Sequence of protein 1:
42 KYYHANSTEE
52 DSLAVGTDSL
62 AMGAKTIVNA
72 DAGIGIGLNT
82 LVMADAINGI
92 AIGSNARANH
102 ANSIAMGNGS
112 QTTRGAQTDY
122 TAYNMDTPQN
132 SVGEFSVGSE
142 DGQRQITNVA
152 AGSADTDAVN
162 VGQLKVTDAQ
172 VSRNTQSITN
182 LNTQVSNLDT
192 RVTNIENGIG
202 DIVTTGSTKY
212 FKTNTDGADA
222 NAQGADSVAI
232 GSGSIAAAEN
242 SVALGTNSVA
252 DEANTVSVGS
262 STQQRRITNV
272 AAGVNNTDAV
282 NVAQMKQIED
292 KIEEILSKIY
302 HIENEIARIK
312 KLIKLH

Contacts between the two chains:
Residue A46 in protein 1 interacts with residue L61 in protein 2 (closest heavy-atom distance 3.1 Å).
Residue N270 in protein 1 interacts with residue S261 in protein 2 (closest heavy-atom distance 3.1 Å).
Residue D158 in protein 1 is in contact with residue T148 in protein 2 (closest heavy-atom distance 2.7 Å).
Residue Y44 in protein 1 is in contact with residue H45 in protein 2 (closest heavy-atom distance 2.6 Å).
Residue V281 in protein 1 interacts with residue V281 in protein 2 (closest heavy-atom distance 3.1 Å).
Residue Y44 in protein 1 interacts with residue Y44 in protein 2 (closest heavy-atom distance 2.9 Å).
Residue A151 in protein 1 interacts with residue R145 in protein 2 (closest heavy-atom distance 2.9 Å).
Residue N47 in protein 1 is in contact with residue G57 in protein 2 (closest heavy-atom distance 3.1 Å).
Residue D279 in protein 1 is in contact with residue R267 in protein 2 (closest heavy-atom distance 2.7 Å).
Residue Y43 in protein 1 contacts residue G64 in protein 2 (closest heavy-atom distance 2.9 Å).
Residue T168 in protein 1 interacts with residue D169 in protein 2 (closest heavy-atom distance 3.1 Å).
Residue Y124 in protein 1 contacts residue Q164 in protein 2 (closest heavy-atom distance 2.6 Å).
Residue T157 in protein 1 is in contact with residue V150 in protein 2 (closest heavy-atom distance 2.8 Å).
Residue Y43 in protein 1 interacts with residue S48 in protein 2 (closest heavy-atom distance 3.0 Å).
Residue H45 in protein 1 interacts with residue S53 in protein 2 (closest heavy-atom distance 2.5 Å).
Residue N109 in protein 1 contacts residue N103 in protein 2 (closest heavy-atom distance 2.5 Å).
Residue Q185 in protein 1 interacts with residue V186 in protein 2 (closest heavy-atom distance 3.1 Å).
Residue T247 in protein 1 is in contact with residue D227 in protein 2 (closest heavy-atom distance 2.8 Å).
Residue D156 in protein 1 contacts residue K166 in protein 2 (closest heavy-atom distance 3.0 Å).
Residue T209 in protein 1 contacts residue G207 in protein 2 (closest heavy-atom distance 2.7 Å).
Residue K210 in protein 1 contacts residue A221 in protein 2 (closest heavy-atom distance 2.8 Å).
Residue A159 in protein 1 contacts residue I147 in protein 2 (closest heavy-atom distance 2.8 Å).
Residue R266 in protein 1 interacts with residue N255 in protein 2 (closest heavy-atom distance 3.0 Å).
Residue T157 in protein 1 is in contact with residue N149 in protein 2 (closest heavy-atom distance 2.7 Å).
Residue D169 in protein 1 contacts residue Y124 in protein 2 (closest heavy-atom distance 2.7 Å).
Residue T278 in protein 1 is in contact with residue V271 in protein 2 (closest heavy-atom distance 2.8 Å).
Residue Y211 in protein 1 is in contact with residue G218 in protein 2 (closest heavy-atom distance 2.6 Å).
Residue F212 in protein 1 is in contact with residue F212 in protein 2 (closest heavy-atom distance 3.0 Å).
Residue R192 in protein 1 contacts residue T194 in protein 2 (closest heavy-atom distance 2.7 Å).
Residue Q146 in protein 1 contacts residue F136 in protein 2 (closest heavy-atom distance 2.7 Å).
Residue A272 in protein 1 interacts with residue R266 in protein 2 (closest heavy-atom distance 3.0 Å).
Residue Y211 in protein 1 contacts residue G232 in protein 2 (closest heavy-atom distance 3.1 Å).
Residue S48 in protein 1 contacts residue D59 in protein 2 (closest heavy-atom distance 2.4 Å).
Residue N47 in protein 1 is in contact with residue V56 in protein 2 (closest heavy-atom distance 3.0 Å).
Residue Y121 in protein 1 is in contact with residue A152 in protein 2 (closest heavy-atom distance 3.1 Å).
Residue N47 in protein 1 is in contact with residue D59 in protein 2 (closest heavy-atom distance 2.7 Å).
Residue H45 in protein 1 interacts with residue D52 in protein 2 (closest heavy-atom distance 3.1 Å).
Residue N125 in protein 1 contacts residue Q164 in protein 2 (closest heavy-atom distance 2.9 Å).
Residue N277 in protein 1 contacts residue A284 in protein 2 (closest heavy-atom distance 3.1 Å).
Residue Q146 in protein 1 interacts with residue Y121 in protein 2 (closest heavy-atom distance 3.1 Å).
Residue Y43 in protein 1 contacts residue T49 in protein 2 (closest heavy-atom distance 3.1 Å).
Residue S95 in protein 1 contacts residue N89 in protein 2 (closest heavy-atom distance 2.5 Å).
Residue N270 in protein 1 is in contact with residue G260 in protein 2 (closest heavy-atom distance 3.1 Å).
Residue D158 in protein 1 is in contact with residue V162 in protein 2 (closest heavy-atom distance 3.0 Å).
Residue R267 in protein 1 contacts residue V257 in protein 2 (closest heavy-atom distance 3.0 Å).
Residue L79 in protein 1 interacts with residue D59 in protein 2 (closest heavy-atom distance 3.0 Å).
Residue K42 in protein 1 contacts residue D52 in protein 2 (closest heavy-atom distance 2.9 Å).
Residue E50 in protein 1 contacts residue D59 in protein 2 (closest heavy-atom distance 2.8 Å).
Residue D156 in protein 1 interacts with residue G163 in protein 2 (closest heavy-atom distance 2.9 Å).
Residue A155 in protein 1 contacts residue V162 in protein 2 (closest heavy-atom distance 3.1 Å).
Residue Q144 in protein 1 is in contact with residue V133 in protein 2 (closest heavy-atom distance 3.0 Å).
Residue Y124 in protein 1 is in contact with residue G153 in protein 2 (closest heavy-atom distance 2.5 Å).
Residue R115 in protein 1 is in contact with residue S154 in protein 2 (closest heavy-atom distance 2.2 Å).
Residue R115 in protein 1 is in contact with residue D158 in protein 2 (closest heavy-atom distance 2.8 Å).
Residue T148 in protein 1 contacts residue E135 in protein 2 (closest heavy-atom distance 2.5 Å).
Residue H45 in protein 1 interacts with residue A62 in protein 2 (closest heavy-atom distance 2.8 Å).
Residue T148 in protein 1 is in contact with residue F136 in protein 2 (closest heavy-atom distance 3.1 Å).
Residue N47 in protein 1 contacts residue A55 in protein 2 (closest heavy-atom distance 3.1 Å).
Residue Q264 in protein 1 interacts with residue N255 in protein 2 (closest heavy-atom distance 3.0 Å).
Residue D156 in protein 1 interacts with residue N161 in protein 2 (closest heavy-atom distance 2.8 Å).

Sequence of protein 2:
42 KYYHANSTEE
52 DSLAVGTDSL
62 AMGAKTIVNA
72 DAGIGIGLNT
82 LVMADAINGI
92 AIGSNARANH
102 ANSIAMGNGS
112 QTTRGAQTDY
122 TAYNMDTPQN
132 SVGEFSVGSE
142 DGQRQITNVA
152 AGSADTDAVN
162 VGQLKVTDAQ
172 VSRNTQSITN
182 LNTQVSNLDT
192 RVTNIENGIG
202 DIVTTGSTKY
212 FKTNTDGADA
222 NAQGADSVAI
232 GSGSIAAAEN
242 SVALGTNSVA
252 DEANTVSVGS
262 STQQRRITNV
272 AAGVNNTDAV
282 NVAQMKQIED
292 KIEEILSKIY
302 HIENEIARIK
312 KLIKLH

This data describes a binding interaction between two proteins.